Sequence of the first protein:
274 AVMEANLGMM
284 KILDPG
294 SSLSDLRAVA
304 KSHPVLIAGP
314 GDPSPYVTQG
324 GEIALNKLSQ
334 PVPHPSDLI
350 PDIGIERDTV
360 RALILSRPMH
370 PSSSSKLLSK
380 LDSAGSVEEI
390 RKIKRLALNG

Contacts between the two chains:
Residue S305 in the first protein interacts with residue M282 in the second protein (closest heavy-atom distance 4.2 Å).
Residue K304 in the first protein is in contact with residue M282 in the second protein (closest heavy-atom distance 3.6 Å).
Residue G312 in the first protein contacts residue L286 in the second protein (closest heavy-atom distance 3.3 Å).
Residue L309 in the first protein is in contact with residue K284 in the second protein (closest heavy-atom distance 2.8 Å).
Residue A311 in the first protein interacts with residue I285 in the second protein (closest heavy-atom distance 3.7 Å).
Residue Y319 in the first protein interacts with residue G289 in the second protein (closest heavy-atom distance 4.5 Å).
Residue P307 in the first protein is in contact with residue M283 in the second protein (closest heavy-atom distance 3.2 Å).
Residue V275 in the first protein interacts with residue T271 in the second protein (closest heavy-atom distance 4.9 Å).
Residue H306 in the first protein interacts with residue M283 in the second protein (closest heavy-atom distance 4.5 Å).
Residue A274 in the first protein contacts residue A274 in the second protein (closest heavy-atom distance 5.0 Å).
Residue L309 in the first protein interacts with residue L286 in the second protein (closest heavy-atom distance 2.8 Å).
Residue I310 in the first protein interacts with residue L286 in the second protein (closest heavy-atom distance 3.7 Å).
Residue H306 in the first protein interacts with residue M282 in the second protein (closest heavy-atom distance 3.4 Å).
Residue L309 in the first protein interacts with residue I285 in the second protein (closest heavy-atom distance 3.5 Å).
Residue D315 in the first protein is in contact with residue P288 in the second protein (closest heavy-atom distance 4.0 Å).
Residue M276 in the first protein is in contact with residue A278 in the second protein (closest heavy-atom distance 4.7 Å).
Residue P313 in the first protein is in contact with residue G289 in the second protein (closest heavy-atom distance 4.5 Å).
Residue P316 in the first protein interacts with residue L286 in the second protein (closest heavy-atom distance 3.7 Å).
Residue G312 in the first protein is in contact with residue D287 in the second protein (closest heavy-atom distance 3.3 Å).
Residue L309 in the first protein is in contact with residue M283 in the second protein (closest heavy-atom distance 3.7 Å).
Residue A311 in the first protein is in contact with residue P288 in the second protein (closest heavy-atom distance 5.0 Å).
Residue E277 in the first protein is in contact with residue E277 in the second protein (closest heavy-atom distance 3.7 Å).
Residue P334 in the first protein is in contact with residue L286 in the second protein (closest heavy-atom distance 3.7 Å).
Residue A311 in the first protein contacts residue D287 in the second protein (closest heavy-atom distance 5.0 Å).
Residue P307 in the first protein contacts residue M282 in the second protein (closest heavy-atom distance 3.2 Å).
Residue M282 in the first protein interacts with residue A278 in the second protein (closest heavy-atom distance 4.2 Å).
Residue M282 in the first protein contacts residue E277 in the second protein (closest heavy-atom distance 4.7 Å).
Residue V308 in the first protein contacts residue M283 in the second protein (closest heavy-atom distance 4.9 Å).
Residue I285 in the first protein is in contact with residue K284 in the second protein (closest heavy-atom distance 4.0 Å).
Residue G312 in the first protein contacts residue P288 in the second protein (closest heavy-atom distance 3.4 Å).
Residue A311 in the first protein is in contact with residue L286 in the second protein (closest heavy-atom distance 2.8 Å).
Residue L280 in the first protein contacts residue N279 in the second protein (closest heavy-atom distance 4.6 Å).
Residue L280 in the first protein is in contact with residue A278 in the second protein (closest heavy-atom distance 3.4 Å).
Residue P313 in the first protein contacts residue P288 in the second protein (closest heavy-atom distance 2.8 Å).
Residue A274 in the first protein interacts with residue T271 in the second protein (closest heavy-atom distance 4.5 Å).
Residue E277 in the first protein interacts with residue A278 in the second protein (closest heavy-atom distance 4.4 Å).
Residue I310 in the first protein is in contact with residue P288 in the second protein (closest heavy-atom distance 4.0 Å).
Residue P307 in the first protein is in contact with residue A278 in the second protein (closest heavy-atom distance 3.3 Å).
Residue H306 in the first protein interacts with residue K284 in the second protein (closest heavy-atom distance 3.5 Å).
Residue G314 in the first protein is in contact with residue P288 in the second protein (closest heavy-atom distance 3.5 Å).
Residue P313 in the first protein is in contact with residue D287 in the second protein (closest heavy-atom distance 4.4 Å).
Residue Y319 in the first protein is in contact with residue A291 in the second protein (closest heavy-atom distance 3.6 Å).
Residue D287 in the first protein is in contact with residue K284 in the second protein (closest heavy-atom distance 3.9 Å).
Residue V308 in the first protein contacts residue K284 in the second protein (closest heavy-atom distance 3.2 Å).
Residue M276 in the first protein contacts residue A274 in the second protein (closest heavy-atom distance 3.4 Å).
Residue P307 in the first protein interacts with residue K284 in the second protein (closest heavy-atom distance 3.9 Å).
Residue P316 in the first protein interacts with residue P288 in the second protein (closest heavy-atom distance 4.0 Å).
Residue L328 in the first protein is in contact with residue K284 in the second protein (closest heavy-atom distance 4.1 Å).
Residue M276 in the first protein is in contact with residue V275 in the second protein (closest heavy-atom distance 3.6 Å).

The following describes two proteins that form a bound complex.

Sequence of the second protein:
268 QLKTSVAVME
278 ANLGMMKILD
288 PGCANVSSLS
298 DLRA